Contacts between the two chains:
Residue N31 in chain A contacts residue S44 in chain B (closest heavy-atom distance 3.8 Å).
Residue S73 in chain A is in contact with residue I50 in chain B (closest heavy-atom distance 3.1 Å).
Residue G74 in chain A contacts residue E52 in chain B (closest heavy-atom distance 2.1 Å).
Residue T41 in chain A contacts residue V48 in chain B (closest heavy-atom distance 3.3 Å).
Residue V89 in chain A contacts residue P76 in chain B (closest heavy-atom distance 3.7 Å).
Residue K79 in chain A is in contact with residue R79 in chain B (closest heavy-atom distance 2.6 Å).
Residue L30 in chain A interacts with residue E46 in chain B (closest heavy-atom distance 3.8 Å).
Residue G74 in chain A is in contact with residue Q87 in chain B (closest heavy-atom distance 2.8 Å).
Residue T92 in chain A is in contact with residue S89 in chain B (closest heavy-atom distance 2.9 Å).
Residue S90 in chain A interacts with residue T78 in chain B (closest heavy-atom distance 4.2 Å).
Residue S73 in chain A interacts with residue Y36 in chain B (closest heavy-atom distance 3.4 Å).
Residue V89 in chain A is in contact with residue T78 in chain B (closest heavy-atom distance 4.2 Å).
Residue N77 in chain A is in contact with residue G80 in chain B (closest heavy-atom distance 3.7 Å).
Residue S73 in chain A contacts residue E52 in chain B (closest heavy-atom distance 2.7 Å).
Residue V72 in chain A contacts residue Y36 in chain B (closest heavy-atom distance 3.8 Å).
Residue W80 in chain A is in contact with residue V77 in chain B (closest heavy-atom distance 3.9 Å).
Residue V78 in chain A is in contact with residue R79 in chain B (closest heavy-atom distance 3.3 Å).
Residue T92 in chain A is in contact with residue Q87 in chain B (closest heavy-atom distance 2.7 Å).
Residue V94 in chain A interacts with residue Y36 in chain B (closest heavy-atom distance 3.3 Å).
Residue M75 in chain A contacts residue R79 in chain B (closest heavy-atom distance 3.4 Å).
Residue F139 in chain A interacts with residue I43 in chain B (closest heavy-atom distance 3.5 Å).
Residue L30 in chain A contacts residue T45 in chain B (closest heavy-atom distance 2.8 Å).
Residue R32 in chain A interacts with residue T45 in chain B (closest heavy-atom distance 3.2 Å).
Residue R32 in chain A contacts residue S44 in chain B (closest heavy-atom distance 4.2 Å).
Residue D81 in chain A interacts with residue A65 in chain B (closest heavy-atom distance 4.3 Å).
Residue W80 in chain A contacts residue T78 in chain B (closest heavy-atom distance 2.8 Å).
Residue R38 in chain A contacts residue D40 in chain B (closest heavy-atom distance 3.1 Å).
Residue V35 in chain A is in contact with residue I43 in chain B (closest heavy-atom distance 3.6 Å).
Residue V94 in chain A interacts with residue I50 in chain B (closest heavy-atom distance 3.2 Å).
Residue L30 in chain A interacts with residue S91 in chain B (closest heavy-atom distance 4.2 Å).
Residue L30 in chain A interacts with residue S44 in chain B (closest heavy-atom distance 3.5 Å).
Residue T92 in chain A interacts with residue I50 in chain B (closest heavy-atom distance 3.1 Å).
Residue K172 in chain A interacts with residue A164 in chain B (closest heavy-atom distance 3.6 Å).
Residue S90 in chain A is in contact with residue S89 in chain B (closest heavy-atom distance 3.4 Å).
Residue D39 in chain A interacts with residue Y36 in chain B (closest heavy-atom distance 2.5 Å).
Residue N31 in chain A contacts residue T45 in chain B (closest heavy-atom distance 3.8 Å).
Residue T92 in chain A is in contact with residue V48 in chain B (closest heavy-atom distance 3.4 Å).
Residue H91 in chain A interacts with residue Q87 in chain B (closest heavy-atom distance 3.3 Å).
Residue R38 in chain A interacts with residue I43 in chain B (closest heavy-atom distance 3.0 Å).
Residue R38 in chain A interacts with residue T38 in chain B (closest heavy-atom distance 4.0 Å).
Residue R32 in chain A contacts residue V42 in chain B (closest heavy-atom distance 4.1 Å).
Residue Y33 in chain A interacts with residue V42 in chain B (closest heavy-atom distance 2.2 Å).
Residue D81 in chain A is in contact with residue N63 in chain B (closest heavy-atom distance 3.1 Å).
Residue M75 in chain A contacts residue Q87 in chain B (closest heavy-atom distance 3.0 Å).
Residue M75 in chain A interacts with residue T78 in chain B (closest heavy-atom distance 3.7 Å).
Residue D81 in chain A interacts with residue R79 in chain B (closest heavy-atom distance 2.3 Å).
Residue R32 in chain A is in contact with residue I43 in chain B (closest heavy-atom distance 2.7 Å).
Residue V93 in chain A contacts residue I50 in chain B (closest heavy-atom distance 4.2 Å).
Residue H91 in chain A interacts with residue T78 in chain B (closest heavy-atom distance 3.6 Å).
Residue M75 in chain A interacts with residue G80 in chain B (closest heavy-atom distance 3.0 Å).
Residue L30 in chain A is in contact with residue V48 in chain B (closest heavy-atom distance 3.3 Å).
Residue R38 in chain A interacts with residue S44 in chain B (closest heavy-atom distance 3.4 Å).
Residue Q43 in chain A interacts with residue S91 in chain B (closest heavy-atom distance 3.5 Å).
Residue Y33 in chain A is in contact with residue I43 in chain B (closest heavy-atom distance 3.2 Å).
Residue H91 in chain A is in contact with residue S89 in chain B (closest heavy-atom distance 3.3 Å).
Residue K79 in chain A contacts residue Q81 in chain B (closest heavy-atom distance 4.0 Å).
Residue G74 in chain A is in contact with residue I50 in chain B (closest heavy-atom distance 4.1 Å).
Residue V78 in chain A interacts with residue T78 in chain B (closest heavy-atom distance 3.2 Å).
Residue N77 in chain A contacts residue Q81 in chain B (closest heavy-atom distance 3.1 Å).
Residue N31 in chain A contacts residue I43 in chain B (closest heavy-atom distance 3.6 Å).

Sequence of chain A:
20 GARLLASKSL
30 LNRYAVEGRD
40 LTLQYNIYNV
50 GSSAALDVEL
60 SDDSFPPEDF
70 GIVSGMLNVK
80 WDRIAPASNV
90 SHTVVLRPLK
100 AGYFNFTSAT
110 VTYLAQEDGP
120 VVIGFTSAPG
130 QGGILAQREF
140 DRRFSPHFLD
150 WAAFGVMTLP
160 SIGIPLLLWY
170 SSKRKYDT

This data describes a binding interaction between two proteins.

Sequence of chain B:
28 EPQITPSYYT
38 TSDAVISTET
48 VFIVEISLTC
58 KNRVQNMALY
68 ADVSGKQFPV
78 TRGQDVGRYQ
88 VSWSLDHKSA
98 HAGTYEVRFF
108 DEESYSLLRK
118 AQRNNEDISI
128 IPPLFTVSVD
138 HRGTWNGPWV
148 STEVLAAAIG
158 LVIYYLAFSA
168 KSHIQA